Sequence of the first protein:
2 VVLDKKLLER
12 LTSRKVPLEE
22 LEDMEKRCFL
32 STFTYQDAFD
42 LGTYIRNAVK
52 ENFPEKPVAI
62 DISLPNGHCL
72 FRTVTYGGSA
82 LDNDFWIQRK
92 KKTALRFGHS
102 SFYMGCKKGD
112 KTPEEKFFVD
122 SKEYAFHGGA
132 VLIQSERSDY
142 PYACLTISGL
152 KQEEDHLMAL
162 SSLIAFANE

Sequence of the second protein:
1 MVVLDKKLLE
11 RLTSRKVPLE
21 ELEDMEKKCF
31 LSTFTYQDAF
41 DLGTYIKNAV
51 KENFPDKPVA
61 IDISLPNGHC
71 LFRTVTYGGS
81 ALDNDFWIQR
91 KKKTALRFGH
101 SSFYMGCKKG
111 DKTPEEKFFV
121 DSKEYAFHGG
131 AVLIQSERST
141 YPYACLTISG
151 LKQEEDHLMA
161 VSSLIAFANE

Contacts between the two chains:
Residue G78 in the second protein is in contact with residue Y36 in the first protein (closest heavy-atom distance 3.5 Å).
Residue V75 in the second protein interacts with residue L71 in the first protein (closest heavy-atom distance 3.7 Å).
Residue L71 in the second protein contacts residue T74 in the first protein (closest heavy-atom distance 3.2 Å).
Residue K47 in the second protein is in contact with residue F40 in the first protein (closest heavy-atom distance 3.1 Å).
Residue A81 in the second protein interacts with residue H69 in the first protein (closest heavy-atom distance 3.1 Å).
Residue F40 in the second protein contacts residue R47 in the first protein (closest heavy-atom distance 3.2 Å).
Residue L71 in the second protein interacts with residue R73 in the first protein (closest heavy-atom distance 3.8 Å).
Residue R73 in the second protein interacts with residue C70 in the first protein (closest heavy-atom distance 3.8 Å).
Residue Q37 in the second protein is in contact with residue K51 in the first protein (closest heavy-atom distance 4.8 Å).
Residue F40 in the second protein interacts with residue T44 in the first protein (closest heavy-atom distance 3.9 Å).
Residue L82 in the second protein is in contact with residue N67 in the first protein (closest heavy-atom distance 3.5 Å).
Residue D85 in the second protein is in contact with residue H69 in the first protein (closest heavy-atom distance 2.7 Å).
Residue C70 in the second protein is in contact with residue D85 in the first protein (closest heavy-atom distance 2.8 Å).
Residue F72 in the second protein interacts with residue R73 in the first protein (closest heavy-atom distance 3.1 Å).
Residue Y36 in the second protein contacts residue V75 in the first protein (closest heavy-atom distance 3.9 Å).
Residue H69 in the second protein interacts with residue D85 in the first protein (closest heavy-atom distance 3.2 Å).
Residue L82 in the second protein is in contact with residue H69 in the first protein (closest heavy-atom distance 3.5 Å).
Residue T74 in the second protein contacts residue L71 in the first protein (closest heavy-atom distance 3.5 Å).
Residue L71 in the second protein is in contact with residue V75 in the first protein (closest heavy-atom distance 3.4 Å).
Residue K47 in the second protein is in contact with residue Y36 in the first protein (closest heavy-atom distance 4.9 Å).
Residue T74 in the second protein contacts residue F72 in the first protein (closest heavy-atom distance 4.7 Å).
Residue G68 in the second protein interacts with residue L82 in the first protein (closest heavy-atom distance 3.9 Å).
Residue F72 in the second protein contacts residue T74 in the first protein (closest heavy-atom distance 4.6 Å).
Residue H69 in the second protein is in contact with residue V75 in the first protein (closest heavy-atom distance 4.2 Å).
Residue Y36 in the second protein contacts residue G78 in the first protein (closest heavy-atom distance 3.4 Å).
Residue G68 in the second protein is in contact with residue D85 in the first protein (closest heavy-atom distance 3.7 Å).
Residue T76 in the second protein contacts residue Y36 in the first protein (closest heavy-atom distance 3.0 Å).
Residue C70 in the second protein contacts residue R73 in the first protein (closest heavy-atom distance 3.6 Å).
Residue V75 in the second protein contacts residue C70 in the first protein (closest heavy-atom distance 4.8 Å).
Residue H69 in the second protein is in contact with residue L82 in the first protein (closest heavy-atom distance 3.7 Å).
Residue K47 in the second protein interacts with residue Q37 in the first protein (closest heavy-atom distance 3.4 Å).
Residue Y36 in the second protein interacts with residue R47 in the first protein (closest heavy-atom distance 3.7 Å).
Residue R73 in the second protein contacts residue F72 in the first protein (closest heavy-atom distance 3.5 Å).
Residue Y77 in the second protein interacts with residue Y36 in the first protein (closest heavy-atom distance 3.2 Å).
Residue R73 in the second protein contacts residue R73 in the first protein (closest heavy-atom distance 2.8 Å).
Residue H69 in the second protein is in contact with residue N84 in the first protein (closest heavy-atom distance 4.5 Å).
Residue R73 in the second protein is in contact with residue L71 in the first protein (closest heavy-atom distance 3.7 Å).
Residue H69 in the second protein is in contact with residue A81 in the first protein (closest heavy-atom distance 3.1 Å).
Residue Y36 in the second protein interacts with residue K51 in the first protein (closest heavy-atom distance 3.1 Å).
Residue S80 in the second protein interacts with residue H69 in the first protein (closest heavy-atom distance 2.8 Å).
Residue V75 in the second protein contacts residue Y36 in the first protein (closest heavy-atom distance 3.8 Å).
Residue Y36 in the second protein interacts with residue Y77 in the first protein (closest heavy-atom distance 3.4 Å).
Residue L82 in the second protein interacts with residue G68 in the first protein (closest heavy-atom distance 3.7 Å).
Residue C70 in the second protein contacts residue V75 in the first protein (closest heavy-atom distance 4.5 Å).
Residue T44 in the second protein interacts with residue F40 in the first protein (closest heavy-atom distance 4.2 Å).
Residue S80 in the second protein contacts residue L71 in the first protein (closest heavy-atom distance 4.4 Å).
Residue N67 in the second protein is in contact with residue L82 in the first protein (closest heavy-atom distance 3.6 Å).
Residue R73 in the second protein interacts with residue T74 in the first protein (closest heavy-atom distance 4.9 Å).
Residue D85 in the second protein contacts residue C70 in the first protein (closest heavy-atom distance 3.4 Å).
Residue Q37 in the second protein is in contact with residue R47 in the first protein (closest heavy-atom distance 3.4 Å).
Residue F40 in the second protein interacts with residue T74 in the first protein (closest heavy-atom distance 3.3 Å).
Residue F40 in the second protein contacts residue F72 in the first protein (closest heavy-atom distance 4.6 Å).
Residue H69 in the second protein is in contact with residue S80 in the first protein (closest heavy-atom distance 3.3 Å).
Residue N84 in the second protein interacts with residue H69 in the first protein (closest heavy-atom distance 4.4 Å).
Residue T74 in the second protein contacts residue F40 in the first protein (closest heavy-atom distance 3.6 Å).
Residue L71 in the second protein is in contact with residue S80 in the first protein (closest heavy-atom distance 4.2 Å).
Residue K51 in the second protein interacts with residue Y36 in the first protein (closest heavy-atom distance 3.6 Å).
Residue Y36 in the second protein interacts with residue T76 in the first protein (closest heavy-atom distance 3.0 Å).
Residue D85 in the second protein interacts with residue G68 in the first protein (closest heavy-atom distance 4.1 Å).

These two protein chains interact to form a complex.